This data describes a binding interaction between two proteins.

Sequence of the second protein:
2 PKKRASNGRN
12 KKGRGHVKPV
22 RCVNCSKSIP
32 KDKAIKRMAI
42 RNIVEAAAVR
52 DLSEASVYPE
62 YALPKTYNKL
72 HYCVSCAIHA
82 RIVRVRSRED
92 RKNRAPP

Residue-level contacts at the interface:
Residue K129 in the first protein interacts with residue S27 in the second protein (closest heavy-atom distance 4.7 Å).
Residue T93 in the first protein contacts residue R42 in the second protein (closest heavy-atom distance 4.9 Å).
Residue K129 in the first protein contacts residue R22 in the second protein (closest heavy-atom distance 3.8 Å).
Residue F14 in the first protein interacts with residue V58 in the second protein (closest heavy-atom distance 4.7 Å).
Residue Q99 in the first protein is in contact with residue V45 in the second protein (closest heavy-atom distance 3.9 Å).
Residue K92 in the first protein contacts residue N69 in the second protein (closest heavy-atom distance 3.2 Å).
Residue T91 in the first protein contacts residue V24 in the second protein (closest heavy-atom distance 4.1 Å).
Residue L137 in the first protein contacts residue C26 in the second protein (closest heavy-atom distance 4.8 Å).
Residue G134 in the first protein interacts with residue K28 in the second protein (closest heavy-atom distance 4.1 Å).
Residue I115 in the first protein is in contact with residue P65 in the second protein (closest heavy-atom distance 4.2 Å).
Residue D124 in the first protein is in contact with residue V21 in the second protein (closest heavy-atom distance 4.7 Å).
Residue G131 in the first protein interacts with residue S29 in the second protein (closest heavy-atom distance 4.8 Å).
Residue R132 in the first protein contacts residue S29 in the second protein (closest heavy-atom distance 3.2 Å).
Residue R133 in the first protein is in contact with residue K28 in the second protein (closest heavy-atom distance 3.4 Å).
Residue L137 in the first protein interacts with residue H80 in the second protein (closest heavy-atom distance 3.6 Å).
Residue R133 in the first protein contacts residue S27 in the second protein (closest heavy-atom distance 4.8 Å).
Residue R111 in the first protein contacts residue V58 in the second protein (closest heavy-atom distance 4.1 Å).
Residue I112 in the first protein is in contact with residue S57 in the second protein (closest heavy-atom distance 3.0 Å).
Residue G131 in the first protein contacts residue S27 in the second protein (closest heavy-atom distance 4.2 Å).
Residue I112 in the first protein interacts with residue A56 in the second protein (closest heavy-atom distance 3.5 Å).
Residue R111 in the first protein is in contact with residue S57 in the second protein (closest heavy-atom distance 3.7 Å).
Residue I115 in the first protein interacts with residue Y62 in the second protein (closest heavy-atom distance 3.0 Å).
Residue A106 in the first protein interacts with residue D52 in the second protein (closest heavy-atom distance 3.4 Å).
Residue G113 in the first protein is in contact with residue Y59 in the second protein (closest heavy-atom distance 3.4 Å).
Residue T93 in the first protein contacts residue N69 in the second protein (closest heavy-atom distance 3.8 Å).
Residue L110 in the first protein interacts with residue S57 in the second protein (closest heavy-atom distance 4.5 Å).
Residue I112 in the first protein is in contact with residue Y59 in the second protein (closest heavy-atom distance 4.2 Å).
Residue G131 in the first protein interacts with residue R22 in the second protein (closest heavy-atom distance 2.9 Å).
Residue Q99 in the first protein is in contact with residue E46 in the second protein (closest heavy-atom distance 3.7 Å).
Residue I115 in the first protein interacts with residue I44 in the second protein (closest heavy-atom distance 3.8 Å).
Residue R111 in the first protein is in contact with residue A56 in the second protein (closest heavy-atom distance 3.3 Å).
Residue G109 in the first protein interacts with residue A56 in the second protein (closest heavy-atom distance 4.8 Å).
Residue I112 in the first protein interacts with residue V58 in the second protein (closest heavy-atom distance 3.0 Å).
Residue R103 in the first protein interacts with residue A49 in the second protein (closest heavy-atom distance 3.6 Å).
Residue L102 in the first protein contacts residue V45 in the second protein (closest heavy-atom distance 4.3 Å).
Residue K128 in the first protein interacts with residue S27 in the second protein (closest heavy-atom distance 3.2 Å).
Residue A106 in the first protein contacts residue L53 in the second protein (closest heavy-atom distance 4.5 Å).
Residue R133 in the first protein interacts with residue C26 in the second protein (closest heavy-atom distance 3.5 Å).
Residue R114 in the first protein contacts residue Y59 in the second protein (closest heavy-atom distance 3.8 Å).
Residue G113 in the first protein contacts residue V58 in the second protein (closest heavy-atom distance 4.5 Å).
Residue R103 in the first protein contacts residue A48 in the second protein (closest heavy-atom distance 3.8 Å).
Residue R103 in the first protein contacts residue D52 in the second protein (closest heavy-atom distance 3.2 Å).
Residue R127 in the first protein contacts residue S29 in the second protein (closest heavy-atom distance 4.6 Å).
Residue L110 in the first protein is in contact with residue A56 in the second protein (closest heavy-atom distance 3.1 Å).
Residue D117 in the first protein contacts residue T67 in the second protein (closest heavy-atom distance 4.4 Å).
Residue R114 in the first protein contacts residue Y62 in the second protein (closest heavy-atom distance 3.4 Å).
Residue R127 in the first protein interacts with residue R22 in the second protein (closest heavy-atom distance 3.9 Å).
Residue I112 in the first protein interacts with residue L53 in the second protein (closest heavy-atom distance 4.5 Å).
Residue R103 in the first protein contacts residue E46 in the second protein (closest heavy-atom distance 4.2 Å).
Residue R111 in the first protein interacts with residue E55 in the second protein (closest heavy-atom distance 4.2 Å).
Residue R135 in the first protein is in contact with residue C26 in the second protein (closest heavy-atom distance 2.9 Å).
Residue G134 in the first protein is in contact with residue C26 in the second protein (closest heavy-atom distance 3.4 Å).
Residue G134 in the first protein contacts residue S27 in the second protein (closest heavy-atom distance 4.0 Å).
Residue Q99 in the first protein interacts with residue I44 in the second protein (closest heavy-atom distance 4.3 Å).
Residue L137 in the first protein interacts with residue N25 in the second protein (closest heavy-atom distance 4.3 Å).
Residue A106 in the first protein is in contact with residue A56 in the second protein (closest heavy-atom distance 4.0 Å).
Residue T93 in the first protein contacts residue L71 in the second protein (closest heavy-atom distance 4.9 Å).
Residue K128 in the first protein interacts with residue R22 in the second protein (closest heavy-atom distance 3.0 Å).
Residue L105 in the first protein is in contact with residue A56 in the second protein (closest heavy-atom distance 4.9 Å).
Residue R132 in the first protein is in contact with residue K28 in the second protein (closest heavy-atom distance 3.1 Å).

Sequence of the first protein:
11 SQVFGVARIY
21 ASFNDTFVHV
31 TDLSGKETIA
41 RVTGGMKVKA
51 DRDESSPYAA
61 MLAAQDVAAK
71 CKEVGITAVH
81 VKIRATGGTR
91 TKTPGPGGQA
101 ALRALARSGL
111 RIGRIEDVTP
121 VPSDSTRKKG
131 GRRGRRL